Sequence of chain B:
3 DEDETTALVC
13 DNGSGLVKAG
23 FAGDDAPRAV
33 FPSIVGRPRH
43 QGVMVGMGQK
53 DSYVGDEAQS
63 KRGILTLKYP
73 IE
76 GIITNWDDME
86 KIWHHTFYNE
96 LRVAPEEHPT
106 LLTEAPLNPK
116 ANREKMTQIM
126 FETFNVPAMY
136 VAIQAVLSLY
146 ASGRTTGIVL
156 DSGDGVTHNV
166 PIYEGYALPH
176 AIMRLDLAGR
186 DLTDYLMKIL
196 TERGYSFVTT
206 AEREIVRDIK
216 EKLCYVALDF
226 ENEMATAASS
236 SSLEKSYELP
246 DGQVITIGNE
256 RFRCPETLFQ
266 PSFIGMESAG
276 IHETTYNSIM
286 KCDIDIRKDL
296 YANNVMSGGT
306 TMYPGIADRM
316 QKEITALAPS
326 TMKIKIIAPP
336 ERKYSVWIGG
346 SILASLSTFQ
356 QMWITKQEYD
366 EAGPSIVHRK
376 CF

Sequence of chain A:
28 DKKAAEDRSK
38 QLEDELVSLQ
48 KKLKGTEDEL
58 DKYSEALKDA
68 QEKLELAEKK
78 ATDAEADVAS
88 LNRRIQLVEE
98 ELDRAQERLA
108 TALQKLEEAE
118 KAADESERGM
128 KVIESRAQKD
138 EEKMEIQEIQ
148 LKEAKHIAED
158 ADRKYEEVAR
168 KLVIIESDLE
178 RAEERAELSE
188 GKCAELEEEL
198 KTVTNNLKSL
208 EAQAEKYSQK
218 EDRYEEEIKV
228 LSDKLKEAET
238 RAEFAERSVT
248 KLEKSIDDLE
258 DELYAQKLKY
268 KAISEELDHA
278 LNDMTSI

These two protein chains interact to form a complex.

Residue-level contacts at the interface:
Residue M327 in chain B interacts with residue Y261 in chain A (closest heavy-atom distance 4.7 Å).
Residue K330 in chain B is in contact with residue E257 in chain A (closest heavy-atom distance 3.2 Å).
Residue P335 in chain B is in contact with residue E250 in chain A (closest heavy-atom distance 4.7 Å).
Residue K330 in chain B is in contact with residue D258 in chain A (closest heavy-atom distance 4.4 Å).
Residue K330 in chain B interacts with residue D254 in chain A (closest heavy-atom distance 3.2 Å).
Residue K328 in chain B contacts residue E257 in chain A (closest heavy-atom distance 3.5 Å).
Residue K328 in chain B is in contact with residue Y261 in chain A (closest heavy-atom distance 4.9 Å).